These two protein chains interact to form a complex.

Sequence of the first protein:
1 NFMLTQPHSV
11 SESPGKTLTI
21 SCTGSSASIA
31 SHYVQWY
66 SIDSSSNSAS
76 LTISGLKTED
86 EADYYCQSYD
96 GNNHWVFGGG

Sequence of the second protein:
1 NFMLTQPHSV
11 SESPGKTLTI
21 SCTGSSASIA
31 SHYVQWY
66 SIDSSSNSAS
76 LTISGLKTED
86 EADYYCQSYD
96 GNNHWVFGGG

Interface contacts:
Residue N1 in the second protein interacts with residue S25 in the first protein (closest heavy-atom distance 3.0 Å).
Residue M3 in the second protein interacts with residue F2 in the first protein (closest heavy-atom distance 3.0 Å).
Residue D95 in the second protein is in contact with residue Y94 in the first protein (closest heavy-atom distance 3.1 Å).
Residue T19 in the second protein contacts residue I20 in the first protein (closest heavy-atom distance 3.0 Å).
Residue S79 in the second protein is in contact with residue G80 in the first protein (closest heavy-atom distance 2.9 Å).
Residue F102 in the second protein interacts with residue V101 in the first protein (closest heavy-atom distance 3.0 Å).
Residue G104 in the second protein contacts residue G103 in the first protein (closest heavy-atom distance 3.0 Å).
Residue I29 in the second protein is in contact with residue A30 in the first protein (closest heavy-atom distance 2.8 Å).
Residue M3 in the second protein interacts with residue L4 in the first protein (closest heavy-atom distance 3.0 Å).
Residue E12 in the second protein contacts residue S11 in the first protein (closest heavy-atom distance 3.1 Å).
Residue V10 in the second protein interacts with residue S9 in the first protein (closest heavy-atom distance 3.0 Å).
Residue D85 in the second protein contacts residue E84 in the first protein (closest heavy-atom distance 3.1 Å).
Residue K82 in the second protein interacts with residue K82 in the first protein (closest heavy-atom distance 3.1 Å).
Residue D85 in the second protein interacts with residue E86 in the first protein (closest heavy-atom distance 2.9 Å).
Residue A87 in the second protein is in contact with residue E86 in the first protein (closest heavy-atom distance 3.0 Å).
Residue N1 in the second protein interacts with residue N1 in the first protein (closest heavy-atom distance 2.9 Å).
Residue D68 in the second protein interacts with residue S70 in the first protein (closest heavy-atom distance 3.1 Å).
Residue V10 in the second protein is in contact with residue S11 in the first protein (closest heavy-atom distance 3.1 Å).
Residue S21 in the second protein is in contact with residue I20 in the first protein (closest heavy-atom distance 3.0 Å).
Residue T5 in the second protein is in contact with residue Q6 in the first protein (closest heavy-atom distance 3.0 Å).
Residue S73 in the second protein is in contact with residue A74 in the first protein (closest heavy-atom distance 2.9 Å).
Residue H32 in the second protein interacts with residue S31 in the first protein (closest heavy-atom distance 2.9 Å).
Residue C91 in the second protein interacts with residue Y90 in the first protein (closest heavy-atom distance 3.0 Å).
Residue I67 in the second protein interacts with residue D68 in the first protein (closest heavy-atom distance 3.0 Å).
Residue C22 in the second protein interacts with residue T23 in the first protein (closest heavy-atom distance 3.1 Å).
Residue Y89 in the second protein is in contact with residue D88 in the first protein (closest heavy-atom distance 3.1 Å).
Residue G104 in the second protein is in contact with residue G105 in the first protein (closest heavy-atom distance 3.0 Å).
Residue L81 in the second protein contacts residue K82 in the first protein (closest heavy-atom distance 2.9 Å).
Residue L76 in the second protein interacts with residue T77 in the first protein (closest heavy-atom distance 3.0 Å).
Residue A27 in the second protein is in contact with residue S28 in the first protein (closest heavy-atom distance 3.0 Å).
Residue T17 in the second protein interacts with residue L18 in the first protein (closest heavy-atom distance 2.9 Å).
Residue S93 in the second protein is in contact with residue Y94 in the first protein (closest heavy-atom distance 3.0 Å).
Residue T83 in the second protein interacts with residue E84 in the first protein (closest heavy-atom distance 2.9 Å).
Residue I78 in the second protein is in contact with residue T77 in the first protein (closest heavy-atom distance 3.1 Å).
Residue S69 in the second protein interacts with residue S70 in the first protein (closest heavy-atom distance 2.2 Å).
Residue S25 in the second protein is in contact with residue S26 in the first protein (closest heavy-atom distance 2.7 Å).
Residue F102 in the second protein interacts with residue G103 in the first protein (closest heavy-atom distance 3.1 Å).
Residue G24 in the second protein is in contact with residue G24 in the first protein (closest heavy-atom distance 3.2 Å).
Residue C91 in the second protein contacts residue Q92 in the first protein (closest heavy-atom distance 3.1 Å).
Residue T5 in the second protein interacts with residue L4 in the first protein (closest heavy-atom distance 3.1 Å).
Residue S71 in the second protein interacts with residue N72 in the first protein (closest heavy-atom distance 3.0 Å).
Residue W36 in the second protein contacts residue Y37 in the first protein (closest heavy-atom distance 3.1 Å).
Residue Q35 in the second protein contacts residue Q35 in the first protein (closest heavy-atom distance 3.0 Å).
Residue S75 in the second protein interacts with residue S75 in the first protein (closest heavy-atom distance 3.1 Å).
Residue L81 in the second protein is in contact with residue G80 in the first protein (closest heavy-atom distance 3.1 Å).
Residue A87 in the second protein contacts residue D88 in the first protein (closest heavy-atom distance 2.9 Å).
Residue S73 in the second protein contacts residue N72 in the first protein (closest heavy-atom distance 3.1 Å).
Residue T19 in the second protein is in contact with residue L18 in the first protein (closest heavy-atom distance 3.0 Å).
Residue S25 in the second protein contacts residue G24 in the first protein (closest heavy-atom distance 3.1 Å).
Residue E12 in the second protein contacts residue S13 in the first protein (closest heavy-atom distance 3.2 Å).
Residue A27 in the second protein interacts with residue S26 in the first protein (closest heavy-atom distance 3.0 Å).
Residue H99 in the second protein contacts residue W100 in the first protein (closest heavy-atom distance 3.1 Å).
Residue V34 in the second protein interacts with residue Q35 in the first protein (closest heavy-atom distance 2.9 Å).
Residue H8 in the second protein contacts residue S9 in the first protein (closest heavy-atom distance 3.1 Å).
Residue Y89 in the second protein is in contact with residue Y90 in the first protein (closest heavy-atom distance 2.9 Å).
Residue I78 in the second protein contacts residue S79 in the first protein (closest heavy-atom distance 2.9 Å).
Residue V34 in the second protein is in contact with residue Y33 in the first protein (closest heavy-atom distance 3.0 Å).
Residue N1 in the second protein is in contact with residue F2 in the first protein (closest heavy-atom distance 3.0 Å).
Residue S93 in the second protein contacts residue Q92 in the first protein (closest heavy-atom distance 3.0 Å).
Residue H32 in the second protein contacts residue Y33 in the first protein (closest heavy-atom distance 2.9 Å).